Contacts between the two chains:
Residue Y100 in chain B is in contact with residue L28 in chain A (closest heavy-atom distance 3.6 Å).
Residue Y100 in chain B interacts with residue C36 in chain A (closest heavy-atom distance 4.7 Å).
Residue Y100 in chain B interacts with residue R10 in chain A (closest heavy-atom distance 3.5 Å).
Residue Y101 in chain B is in contact with residue E38 in chain A (closest heavy-atom distance 3.5 Å).
Residue Y32 in chain B contacts residue R10 in chain A (closest heavy-atom distance 3.4 Å).
Residue T28 in chain B interacts with residue V7 in chain A (closest heavy-atom distance 4.2 Å).
Residue V102 in chain B is in contact with residue N26 in chain A (closest heavy-atom distance 3.8 Å).
Residue Y100 in chain B is in contact with residue E37 in chain A (closest heavy-atom distance 3.4 Å).
Residue Y101 in chain B interacts with residue K50 in chain A (closest heavy-atom distance 4.7 Å).
Residue D31 in chain B contacts residue R10 in chain A (closest heavy-atom distance 3.0 Å).
Residue Y32 in chain B contacts residue E25 in chain A (closest heavy-atom distance 2.5 Å).
Residue R98 in chain B contacts residue E25 in chain A (closest heavy-atom distance 3.9 Å).
Residue Y100 in chain B interacts with residue E38 in chain A (closest heavy-atom distance 3.1 Å).
Residue S104 in chain B is in contact with residue N26 in chain A (closest heavy-atom distance 3.4 Å).
Residue D31 in chain B interacts with residue K9 in chain A (closest heavy-atom distance 3.1 Å).

Sequence of chain A:
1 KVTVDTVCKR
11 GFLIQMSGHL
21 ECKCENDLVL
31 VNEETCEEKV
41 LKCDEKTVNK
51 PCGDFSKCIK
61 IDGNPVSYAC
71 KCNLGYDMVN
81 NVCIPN

Sequence of chain B:
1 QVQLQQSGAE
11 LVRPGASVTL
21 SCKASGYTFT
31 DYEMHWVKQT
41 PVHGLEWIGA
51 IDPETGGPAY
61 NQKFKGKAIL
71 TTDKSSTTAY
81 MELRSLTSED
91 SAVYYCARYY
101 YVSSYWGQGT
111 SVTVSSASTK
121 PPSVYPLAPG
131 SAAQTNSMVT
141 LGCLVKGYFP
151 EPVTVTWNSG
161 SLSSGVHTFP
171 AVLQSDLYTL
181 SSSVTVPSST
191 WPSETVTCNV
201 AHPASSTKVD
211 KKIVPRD

The following describes two proteins that form a bound complex.